The following describes two proteins that form a bound complex.

Sequence of chain A:
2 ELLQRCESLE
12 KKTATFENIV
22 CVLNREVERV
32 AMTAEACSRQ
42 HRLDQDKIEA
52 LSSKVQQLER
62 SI

Sequence of chain B:
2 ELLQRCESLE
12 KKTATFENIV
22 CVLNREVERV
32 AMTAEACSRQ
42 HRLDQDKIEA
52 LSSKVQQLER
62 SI

Contacts between the two chains:
Residue T14 in chain A is in contact with residue K13 in chain B (closest heavy-atom distance 4.9 Å).
Residue E18 in chain A contacts residue F17 in chain B (closest heavy-atom distance 3.1 Å).
Residue A32 in chain A contacts residue V31 in chain B (closest heavy-atom distance 3.5 Å).
Residue H42 in chain A interacts with residue D45 in chain B (closest heavy-atom distance 3.2 Å).
Residue C7 in chain A is in contact with residue R6 in chain B (closest heavy-atom distance 4.0 Å).
Residue I49 in chain A interacts with residue L52 in chain B (closest heavy-atom distance 4.2 Å).
Residue S53 in chain A is in contact with residue L52 in chain B (closest heavy-atom distance 4.0 Å).
Residue V21 in chain A is in contact with residue L24 in chain B (closest heavy-atom distance 4.5 Å).
Residue E36 in chain A interacts with residue T34 in chain B (closest heavy-atom distance 4.9 Å).
Residue N25 in chain A interacts with residue L24 in chain B (closest heavy-atom distance 3.7 Å).
Residue F17 in chain A interacts with residue V21 in chain B (closest heavy-atom distance 3.8 Å).
Residue L10 in chain A is in contact with residue L10 in chain B (closest heavy-atom distance 3.4 Å).
Residue L4 in chain A is in contact with residue L3 in chain B (closest heavy-atom distance 3.5 Å).
Residue V21 in chain A contacts residue V21 in chain B (closest heavy-atom distance 4.8 Å).
Residue T14 in chain A contacts residue F17 in chain B (closest heavy-atom distance 4.3 Å).
Residue E29 in chain A contacts residue E27 in chain B (closest heavy-atom distance 4.8 Å).
Residue V56 in chain A is in contact with residue K55 in chain B (closest heavy-atom distance 4.9 Å).
Residue V21 in chain A is in contact with residue I20 in chain B (closest heavy-atom distance 3.7 Å).
Residue L3 in chain A contacts residue L3 in chain B (closest heavy-atom distance 4.1 Å).
Residue C7 in chain A is in contact with residue C7 in chain B (closest heavy-atom distance 4.3 Å).
Residue A35 in chain A contacts residue T34 in chain B (closest heavy-atom distance 3.5 Å).
Residue A35 in chain A contacts residue C38 in chain B (closest heavy-atom distance 4.1 Å).
Residue E8 in chain A contacts residue R6 in chain B (closest heavy-atom distance 4.4 Å).
Residue H42 in chain A interacts with residue Q41 in chain B (closest heavy-atom distance 3.2 Å).
Residue V56 in chain A is in contact with residue L52 in chain B (closest heavy-atom distance 4.4 Å).
Residue V28 in chain A is in contact with residue V28 in chain B (closest heavy-atom distance 4.5 Å).
Residue S39 in chain A contacts residue T34 in chain B (closest heavy-atom distance 4.5 Å).
Residue C7 in chain A is in contact with residue L3 in chain B (closest heavy-atom distance 3.8 Å).
Residue V28 in chain A contacts residue E27 in chain B (closest heavy-atom distance 3.5 Å).
Residue V28 in chain A contacts residue L24 in chain B (closest heavy-atom distance 4.5 Å).
Residue T14 in chain A is in contact with residue T14 in chain B (closest heavy-atom distance 4.6 Å).
Residue A35 in chain A interacts with residue A35 in chain B (closest heavy-atom distance 4.5 Å).
Residue N25 in chain A contacts residue E27 in chain B (closest heavy-atom distance 4.0 Å).
Residue C7 in chain A interacts with residue L10 in chain B (closest heavy-atom distance 4.2 Å).
Residue L52 in chain A is in contact with residue L52 in chain B (closest heavy-atom distance 4.1 Å).
Residue I63 in chain A contacts residue I63 in chain B (closest heavy-atom distance 4.2 Å).
Residue V56 in chain A is in contact with residue V56 in chain B (closest heavy-atom distance 4.2 Å).
Residue E11 in chain A interacts with residue L10 in chain B (closest heavy-atom distance 3.8 Å).
Residue E60 in chain A is in contact with residue L59 in chain B (closest heavy-atom distance 4.3 Å).
Residue V56 in chain A contacts residue L59 in chain B (closest heavy-atom distance 4.0 Å).
Residue Q46 in chain A interacts with residue D45 in chain B (closest heavy-atom distance 4.8 Å).
Residue C38 in chain A contacts residue C38 in chain B (closest heavy-atom distance 3.6 Å).
Residue L24 in chain A is in contact with residue L24 in chain B (closest heavy-atom distance 4.2 Å).
Residue I63 in chain A is in contact with residue S62 in chain B (closest heavy-atom distance 4.7 Å).
Residue V31 in chain A interacts with residue V31 in chain B (closest heavy-atom distance 3.7 Å).
Residue A35 in chain A contacts residue V31 in chain B (closest heavy-atom distance 4.8 Å).
Residue S39 in chain A interacts with residue C38 in chain B (closest heavy-atom distance 4.6 Å).
Residue V28 in chain A contacts residue V31 in chain B (closest heavy-atom distance 4.6 Å).
Residue F17 in chain A contacts residue F17 in chain B (closest heavy-atom distance 3.4 Å).
Residue L4 in chain A interacts with residue R6 in chain B (closest heavy-atom distance 3.7 Å).
Residue T14 in chain A is in contact with residue L10 in chain B (closest heavy-atom distance 3.5 Å).
Residue I49 in chain A interacts with residue K48 in chain B (closest heavy-atom distance 3.8 Å).
Residue E11 in chain A interacts with residue R6 in chain B (closest heavy-atom distance 3.2 Å).
Residue L59 in chain A interacts with residue L59 in chain B (closest heavy-atom distance 3.6 Å).
Residue D45 in chain A contacts residue D45 in chain B (closest heavy-atom distance 3.5 Å).